The following describes two proteins that form a bound complex.

Contacts between the two chains:
Residue Y47 in chain B contacts residue Q96 in chain A (closest heavy-atom distance 3.6 Å).
Residue I215 in chain B contacts residue I78 in chain A (closest heavy-atom distance 3.7 Å).
Residue V12 in chain B is in contact with residue R44 in chain A (closest heavy-atom distance 3.3 Å).
Residue E37 in chain B is in contact with residue I77 in chain A (closest heavy-atom distance 3.5 Å).
Residue F212 in chain B contacts residue F86 in chain A (closest heavy-atom distance 3.8 Å).
Residue E37 in chain B is in contact with residue H113 in chain A (closest heavy-atom distance 3.1 Å).
Residue Q45 in chain B is in contact with residue K98 in chain A (closest heavy-atom distance 3.4 Å).
Residue Q96 in chain B is in contact with residue K93 in chain A (closest heavy-atom distance 3.1 Å).
Residue G165 in chain B contacts residue W119 in chain A (closest heavy-atom distance 3.4 Å).
Residue T35 in chain B contacts residue K109 in chain A (closest heavy-atom distance 3.2 Å).
Residue V39 in chain B interacts with residue H113 in chain A (closest heavy-atom distance 2.9 Å).
Residue V12 in chain B interacts with residue L48 in chain A (closest heavy-atom distance 3.6 Å).
Residue E14 in chain B is in contact with residue R44 in chain A (closest heavy-atom distance 3.4 Å).
Residue K169 in chain B is in contact with residue W119 in chain A (closest heavy-atom distance 3.3 Å).
Residue V39 in chain B contacts residue Y81 in chain A (closest heavy-atom distance 3.0 Å).
Residue M98 in chain B interacts with residue Y84 in chain A (closest heavy-atom distance 3.4 Å).
Residue G33 in chain B is in contact with residue L106 in chain A (closest heavy-atom distance 3.2 Å).
Residue G165 in chain B contacts residue F120 in chain A (closest heavy-atom distance 3.5 Å).
Residue V39 in chain B is in contact with residue V112 in chain A (closest heavy-atom distance 3.6 Å).
Residue K169 in chain B is in contact with residue Y84 in chain A (closest heavy-atom distance 3.4 Å).
Residue F212 in chain B is in contact with residue Y84 in chain A (closest heavy-atom distance 3.5 Å).
Residue N214 in chain B interacts with residue F86 in chain A (closest heavy-atom distance 3.4 Å).
Residue Y32 in chain B is in contact with residue K109 in chain A (closest heavy-atom distance 3.8 Å).
Residue T35 in chain B interacts with residue K102 in chain A (closest heavy-atom distance 3.7 Å).
Residue V39 in chain B interacts with residue P79 in chain A (closest heavy-atom distance 3.6 Å).
Residue Q45 in chain B is in contact with residue Q96 in chain A (closest heavy-atom distance 3.3 Å).
Residue P43 in chain B is in contact with residue K98 in chain A (closest heavy-atom distance 3.7 Å).
Residue T35 in chain B interacts with residue T111 in chain A (closest heavy-atom distance 2.9 Å).
Residue E30 in chain B interacts with residue L106 in chain A (closest heavy-atom distance 3.5 Å).
Residue L31 in chain B interacts with residue L106 in chain A (closest heavy-atom distance 3.8 Å).
Residue V166 in chain B is in contact with residue W119 in chain A (closest heavy-atom distance 2.8 Å).
Residue D34 in chain B is in contact with residue K109 in chain A (closest heavy-atom distance 2.9 Å).
Residue E37 in chain B is in contact with residue T111 in chain A (closest heavy-atom distance 2.7 Å).
Residue H167 in chain B is in contact with residue W119 in chain A (closest heavy-atom distance 3.2 Å).
Residue V12 in chain B interacts with residue F9 in chain A (closest heavy-atom distance 3.6 Å).
Residue E37 in chain B is in contact with residue W63 in chain A (closest heavy-atom distance 3.7 Å).
Residue I215 in chain B interacts with residue F89 in chain A (closest heavy-atom distance 3.5 Å).
Residue G216 in chain B interacts with residue F86 in chain A (closest heavy-atom distance 3.4 Å).
Residue S99 in chain B is in contact with residue D82 in chain A (closest heavy-atom distance 2.7 Å).
Residue F212 in chain B is in contact with residue Y81 in chain A (closest heavy-atom distance 3.7 Å).
Residue I215 in chain B contacts residue F86 in chain A (closest heavy-atom distance 3.4 Å).
Residue E37 in chain B is in contact with residue V112 in chain A (closest heavy-atom distance 3.7 Å).
Residue V39 in chain B is in contact with residue P115 in chain A (closest heavy-atom distance 3.3 Å).
Residue N214 in chain B interacts with residue K93 in chain A (closest heavy-atom distance 3.7 Å).
Residue G33 in chain B contacts residue K109 in chain A (closest heavy-atom distance 3.5 Å).
Residue C42 in chain B interacts with residue C97 in chain A (closest heavy-atom distance 3.3 Å).
Residue Y32 in chain B interacts with residue R108 in chain A (closest heavy-atom distance 3.2 Å).
Residue G33 in chain B is in contact with residue V107 in chain A (closest heavy-atom distance 3.5 Å).
Residue V12 in chain B contacts residue I6 in chain A (closest heavy-atom distance 3.5 Å).
Residue G216 in chain B interacts with residue K88 in chain A (closest heavy-atom distance 3.2 Å).
Residue T35 in chain B interacts with residue G110 in chain A (closest heavy-atom distance 3.1 Å).
Residue H167 in chain B interacts with residue N118 in chain A (closest heavy-atom distance 3.4 Å).
Residue V166 in chain B contacts residue G121 in chain A (closest heavy-atom distance 3.5 Å).
Residue Y47 in chain B is in contact with residue E92 in chain A (closest heavy-atom distance 2.5 Å).
Residue S46 in chain B contacts residue Q96 in chain A (closest heavy-atom distance 2.7 Å).
Residue V12 in chain B is in contact with residue N8 in chain A (closest heavy-atom distance 3.4 Å).
Residue T211 in chain B interacts with residue V117 in chain A (closest heavy-atom distance 3.5 Å).
Residue T38 in chain B is in contact with residue H113 in chain A (closest heavy-atom distance 3.4 Å).
Residue F36 in chain B is in contact with residue T111 in chain A (closest heavy-atom distance 3.4 Å).
Residue P44 in chain B contacts residue Q96 in chain A (closest heavy-atom distance 3.4 Å).

Sequence of chain A:
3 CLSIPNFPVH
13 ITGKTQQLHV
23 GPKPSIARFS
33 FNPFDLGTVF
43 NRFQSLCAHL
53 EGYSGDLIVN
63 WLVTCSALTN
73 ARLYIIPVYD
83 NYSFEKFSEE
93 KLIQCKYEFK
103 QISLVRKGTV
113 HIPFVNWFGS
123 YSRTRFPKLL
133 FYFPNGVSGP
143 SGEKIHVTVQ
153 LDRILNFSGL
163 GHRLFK

Sequence of chain B:
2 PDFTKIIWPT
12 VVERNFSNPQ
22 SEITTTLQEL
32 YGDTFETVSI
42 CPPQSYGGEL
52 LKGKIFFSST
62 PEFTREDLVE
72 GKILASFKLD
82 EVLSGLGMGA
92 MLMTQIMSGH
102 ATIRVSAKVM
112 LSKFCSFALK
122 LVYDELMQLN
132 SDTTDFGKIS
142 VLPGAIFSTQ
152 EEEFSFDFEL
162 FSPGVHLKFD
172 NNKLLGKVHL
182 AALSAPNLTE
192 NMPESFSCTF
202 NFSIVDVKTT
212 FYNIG